Sequence of protein 1:
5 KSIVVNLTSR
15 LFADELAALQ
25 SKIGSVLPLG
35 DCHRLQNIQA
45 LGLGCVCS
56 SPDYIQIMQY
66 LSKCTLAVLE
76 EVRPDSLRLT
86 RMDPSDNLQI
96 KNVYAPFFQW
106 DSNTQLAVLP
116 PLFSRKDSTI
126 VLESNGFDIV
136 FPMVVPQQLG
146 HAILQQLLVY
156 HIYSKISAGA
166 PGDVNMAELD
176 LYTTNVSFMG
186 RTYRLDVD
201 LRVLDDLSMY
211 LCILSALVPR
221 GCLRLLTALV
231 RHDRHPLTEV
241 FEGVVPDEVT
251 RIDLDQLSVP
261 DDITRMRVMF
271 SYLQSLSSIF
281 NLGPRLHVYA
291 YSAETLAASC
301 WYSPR

These two protein chains interact to form a complex.

Contacts between the two chains:
Residue R1280 in protein 2 is in contact with residue E128 in protein 1 (closest heavy-atom distance 2.9 Å).
Residue R184 in protein 2 is in contact with residue L39 in protein 1 (closest heavy-atom distance 3.6 Å).
Residue H124 in protein 2 contacts residue R38 in protein 1 (closest heavy-atom distance 3.3 Å).
Residue H123 in protein 2 contacts residue R38 in protein 1 (closest heavy-atom distance 3.7 Å).
Residue K122 in protein 2 interacts with residue L39 in protein 1 (closest heavy-atom distance 4.6 Å).
Residue E1273 in protein 2 is in contact with residue G131 in protein 1 (closest heavy-atom distance 3.8 Å).
Residue R1277 in protein 2 contacts residue G131 in protein 1 (closest heavy-atom distance 2.7 Å).
Residue R1280 in protein 2 contacts residue S129 in protein 1 (closest heavy-atom distance 4.8 Å).
Residue R1277 in protein 2 contacts residue F132 in protein 1 (closest heavy-atom distance 4.2 Å).
Residue K122 in protein 2 contacts residue R38 in protein 1 (closest heavy-atom distance 3.0 Å).
Residue H123 in protein 2 contacts residue L39 in protein 1 (closest heavy-atom distance 4.9 Å).

Sequence of protein 2:
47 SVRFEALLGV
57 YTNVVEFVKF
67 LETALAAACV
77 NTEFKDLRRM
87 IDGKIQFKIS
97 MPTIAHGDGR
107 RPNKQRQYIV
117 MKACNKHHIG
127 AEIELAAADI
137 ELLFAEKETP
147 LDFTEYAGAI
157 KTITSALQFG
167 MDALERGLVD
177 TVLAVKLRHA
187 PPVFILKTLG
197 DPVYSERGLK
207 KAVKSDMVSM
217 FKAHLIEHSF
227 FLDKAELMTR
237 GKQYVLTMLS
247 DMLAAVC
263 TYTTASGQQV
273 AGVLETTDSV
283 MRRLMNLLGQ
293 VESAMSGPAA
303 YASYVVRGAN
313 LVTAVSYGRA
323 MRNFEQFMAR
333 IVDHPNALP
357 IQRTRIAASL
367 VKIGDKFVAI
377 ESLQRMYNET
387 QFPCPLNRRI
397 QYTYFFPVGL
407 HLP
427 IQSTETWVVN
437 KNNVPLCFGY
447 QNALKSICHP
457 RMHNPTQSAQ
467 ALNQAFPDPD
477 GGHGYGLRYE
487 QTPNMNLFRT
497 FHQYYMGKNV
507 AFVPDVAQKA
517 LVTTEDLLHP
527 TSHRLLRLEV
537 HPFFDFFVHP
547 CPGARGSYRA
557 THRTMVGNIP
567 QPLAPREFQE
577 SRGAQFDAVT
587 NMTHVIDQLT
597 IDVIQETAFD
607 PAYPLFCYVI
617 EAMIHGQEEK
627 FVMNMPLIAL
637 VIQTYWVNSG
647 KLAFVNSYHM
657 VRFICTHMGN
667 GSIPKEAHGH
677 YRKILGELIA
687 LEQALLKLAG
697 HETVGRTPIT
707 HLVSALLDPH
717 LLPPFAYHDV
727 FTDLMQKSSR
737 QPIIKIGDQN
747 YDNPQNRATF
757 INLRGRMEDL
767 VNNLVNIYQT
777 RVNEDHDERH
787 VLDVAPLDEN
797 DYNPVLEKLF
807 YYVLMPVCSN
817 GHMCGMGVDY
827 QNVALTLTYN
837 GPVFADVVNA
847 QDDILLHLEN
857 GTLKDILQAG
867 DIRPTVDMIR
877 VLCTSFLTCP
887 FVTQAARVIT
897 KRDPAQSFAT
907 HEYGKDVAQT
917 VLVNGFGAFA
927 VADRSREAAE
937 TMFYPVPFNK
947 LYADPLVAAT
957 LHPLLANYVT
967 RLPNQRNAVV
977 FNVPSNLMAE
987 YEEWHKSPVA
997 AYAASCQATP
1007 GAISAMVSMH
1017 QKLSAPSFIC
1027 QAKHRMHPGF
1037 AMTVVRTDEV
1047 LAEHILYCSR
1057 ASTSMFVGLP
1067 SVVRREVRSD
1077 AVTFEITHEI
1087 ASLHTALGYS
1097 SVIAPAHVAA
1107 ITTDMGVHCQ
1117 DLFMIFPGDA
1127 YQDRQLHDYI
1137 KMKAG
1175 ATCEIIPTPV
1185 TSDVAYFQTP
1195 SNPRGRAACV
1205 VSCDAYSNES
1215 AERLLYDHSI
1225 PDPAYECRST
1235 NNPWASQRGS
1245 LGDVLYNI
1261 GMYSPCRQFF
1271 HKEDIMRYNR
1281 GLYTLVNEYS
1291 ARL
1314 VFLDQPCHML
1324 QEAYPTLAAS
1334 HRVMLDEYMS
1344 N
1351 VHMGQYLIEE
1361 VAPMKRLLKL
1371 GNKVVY